Sequence of protein 2:
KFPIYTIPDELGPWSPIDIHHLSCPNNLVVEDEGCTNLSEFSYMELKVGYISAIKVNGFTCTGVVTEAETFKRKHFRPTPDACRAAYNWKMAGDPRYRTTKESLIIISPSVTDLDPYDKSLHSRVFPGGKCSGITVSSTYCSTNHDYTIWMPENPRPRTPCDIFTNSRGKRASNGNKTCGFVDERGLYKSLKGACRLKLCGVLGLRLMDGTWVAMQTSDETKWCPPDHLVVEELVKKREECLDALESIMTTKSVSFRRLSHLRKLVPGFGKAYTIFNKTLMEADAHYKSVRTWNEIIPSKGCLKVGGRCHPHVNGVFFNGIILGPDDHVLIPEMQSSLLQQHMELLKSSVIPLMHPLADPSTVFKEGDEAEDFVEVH

Sequence of protein 1:
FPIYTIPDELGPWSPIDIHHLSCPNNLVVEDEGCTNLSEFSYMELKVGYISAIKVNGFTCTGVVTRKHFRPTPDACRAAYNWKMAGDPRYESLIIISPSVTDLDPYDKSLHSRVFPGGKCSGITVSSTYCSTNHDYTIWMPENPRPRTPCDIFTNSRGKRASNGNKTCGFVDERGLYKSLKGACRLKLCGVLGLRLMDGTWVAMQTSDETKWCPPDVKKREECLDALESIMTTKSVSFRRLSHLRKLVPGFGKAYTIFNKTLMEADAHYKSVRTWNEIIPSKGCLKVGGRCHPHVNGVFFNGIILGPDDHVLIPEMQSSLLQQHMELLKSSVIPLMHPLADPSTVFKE

The following describes two proteins that form a bound complex.

Contacts between the two chains:
Residue I315 in protein 2 is in contact with residue V390 in protein 1 (closest heavy-atom distance 3.5 Å).
Residue S293 in protein 2 is in contact with residue V390 in protein 1 (closest heavy-atom distance 3.2 Å).
Residue I391 in protein 2 contacts residue K292 in protein 1 (closest heavy-atom distance 3.3 Å).
Residue L370 in protein 2 contacts residue H382 in protein 1 (closest heavy-atom distance 3.4 Å).
Residue H395 in protein 2 contacts residue T64 in protein 1 (closest heavy-atom distance 3.2 Å).
Residue L397 in protein 2 is in contact with residue T174 in protein 1 (closest heavy-atom distance 3.1 Å).
Residue Q375 in protein 2 is in contact with residue H382 in protein 1 (closest heavy-atom distance 3.1 Å).
Residue D22 in protein 2 is in contact with residue L397 in protein 1 (closest heavy-atom distance 3.5 Å).
Residue S389 in protein 2 is in contact with residue S295 in protein 1 (closest heavy-atom distance 3.4 Å).
Residue I23 in protein 2 interacts with residue P392 in protein 1 (closest heavy-atom distance 3.5 Å).
Residue L397 in protein 2 interacts with residue R150 in protein 1 (closest heavy-atom distance 3.5 Å).
Residue I391 in protein 2 interacts with residue S293 in protein 1 (closest heavy-atom distance 3.6 Å).
Residue H382 in protein 2 contacts residue Q375 in protein 1 (closest heavy-atom distance 3.5 Å).
Residue A410 in protein 2 is in contact with residue R86 in protein 1 (closest heavy-atom distance 3.4 Å).
Residue V390 in protein 2 interacts with residue S293 in protein 1 (closest heavy-atom distance 3.2 Å).
Residue A398 in protein 2 is in contact with residue R150 in protein 1 (closest heavy-atom distance 3.2 Å).
Residue G407 in protein 2 is in contact with residue Y173 in protein 1 (closest heavy-atom distance 3.4 Å).
Residue V390 in protein 2 interacts with residue V294 in protein 1 (closest heavy-atom distance 2.8 Å).
Residue H24 in protein 2 contacts residue M394 in protein 1 (closest heavy-atom distance 3.5 Å).
Residue K292 in protein 2 contacts residue I391 in protein 1 (closest heavy-atom distance 3.5 Å).
Residue V151 in protein 2 is in contact with residue P396 in protein 1 (closest heavy-atom distance 3.2 Å).
Residue D408 in protein 2 contacts residue H88 in protein 1 (closest heavy-atom distance 2.8 Å).
Residue K318 in protein 2 contacts residue L393 in protein 1 (closest heavy-atom distance 1.9 Å).
Residue R150 in protein 2 is in contact with residue L397 in protein 1 (closest heavy-atom distance 2.6 Å).
Residue K318 in protein 2 interacts with residue P392 in protein 1 (closest heavy-atom distance 3.6 Å).
Residue S389 in protein 2 interacts with residue R298 in protein 1 (closest heavy-atom distance 2.9 Å).
Residue R86 in protein 2 is in contact with residue F404 in protein 1 (closest heavy-atom distance 2.7 Å).
Residue D22 in protein 2 interacts with residue M394 in protein 1 (closest heavy-atom distance 3.3 Å).
Residue E409 in protein 2 interacts with residue H88 in protein 1 (closest heavy-atom distance 3.5 Å).
Residue F404 in protein 2 is in contact with residue N170 in protein 1 (closest heavy-atom distance 3.4 Å).
Residue P372 in protein 2 interacts with residue L386 in protein 1 (closest heavy-atom distance 3.6 Å).
Residue L370 in protein 2 is in contact with residue L386 in protein 1 (closest heavy-atom distance 3.5 Å).
Residue P392 in protein 2 contacts residue K318 in protein 1 (closest heavy-atom distance 3.4 Å).
Residue V414 in protein 2 contacts residue I131 in protein 1 (closest heavy-atom distance 3.5 Å).
Residue A398 in protein 2 contacts residue D22 in protein 1 (closest heavy-atom distance 3.1 Å).
Residue H88 in protein 2 interacts with residue F404 in protein 1 (closest heavy-atom distance 3.0 Å).
Residue K318 in protein 2 contacts residue I391 in protein 1 (closest heavy-atom distance 3.5 Å).
Residue S295 in protein 2 is in contact with residue S388 in protein 1 (closest heavy-atom distance 3.2 Å).
Residue D399 in protein 2 contacts residue K292 in protein 1 (closest heavy-atom distance 3.5 Å).
Residue L397 in protein 2 interacts with residue V151 in protein 1 (closest heavy-atom distance 3.2 Å).
Residue L379 in protein 2 is in contact with residue L379 in protein 1 (closest heavy-atom distance 3.4 Å).
Residue H395 in protein 2 is in contact with residue D22 in protein 1 (closest heavy-atom distance 3.4 Å).
Residue V294 in protein 2 contacts residue V390 in protein 1 (closest heavy-atom distance 2.8 Å).
Residue H395 in protein 2 is in contact with residue S136 in protein 1 (closest heavy-atom distance 3.1 Å).
Residue E411 in protein 2 is in contact with residue H88 in protein 1 (closest heavy-atom distance 3.5 Å).
Residue I133 in protein 2 interacts with residue H395 in protein 1 (closest heavy-atom distance 3.6 Å).
Residue K87 in protein 2 is in contact with residue F404 in protein 1 (closest heavy-atom distance 3.4 Å).
Residue R297 in protein 2 is in contact with residue L386 in protein 1 (closest heavy-atom distance 3.1 Å).
Residue H382 in protein 2 contacts residue S376 in protein 1 (closest heavy-atom distance 3.6 Å).
Residue M394 in protein 2 interacts with residue D22 in protein 1 (closest heavy-atom distance 3.4 Å).
Residue D408 in protein 2 contacts residue K87 in protein 1 (closest heavy-atom distance 2.9 Å).
Residue R297 in protein 2 contacts residue M383 in protein 1 (closest heavy-atom distance 2.7 Å).
Residue A410 in protein 2 interacts with residue H88 in protein 1 (closest heavy-atom distance 3.6 Å).
Residue V294 in protein 2 interacts with residue S389 in protein 1 (closest heavy-atom distance 3.3 Å).
Residue P392 in protein 2 is in contact with residue I23 in protein 1 (closest heavy-atom distance 3.5 Å).
Residue K318 in protein 2 interacts with residue V390 in protein 1 (closest heavy-atom distance 3.6 Å).
Residue L393 in protein 2 contacts residue K318 in protein 1 (closest heavy-atom distance 2.9 Å).
Residue S389 in protein 2 contacts residue V294 in protein 1 (closest heavy-atom distance 3.2 Å).
Residue L378 in protein 2 contacts residue L379 in protein 1 (closest heavy-atom distance 3.6 Å).
Residue M394 in protein 2 interacts with residue H24 in protein 1 (closest heavy-atom distance 3.4 Å).